This data describes a binding interaction between two proteins.

Sequence of the second protein:
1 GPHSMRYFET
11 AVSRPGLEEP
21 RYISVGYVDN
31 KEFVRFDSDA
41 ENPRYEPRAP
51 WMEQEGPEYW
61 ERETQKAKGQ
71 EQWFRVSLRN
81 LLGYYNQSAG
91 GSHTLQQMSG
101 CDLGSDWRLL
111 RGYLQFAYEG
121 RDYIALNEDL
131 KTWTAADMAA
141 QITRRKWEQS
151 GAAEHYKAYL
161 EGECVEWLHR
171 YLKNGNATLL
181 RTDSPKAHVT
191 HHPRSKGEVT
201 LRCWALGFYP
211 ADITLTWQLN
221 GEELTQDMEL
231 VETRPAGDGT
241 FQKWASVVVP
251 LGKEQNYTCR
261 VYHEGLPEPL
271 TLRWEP

Interface contacts:
Residue Y7 in the second protein interacts with residue K1 in the first protein (closest heavy-atom distance 3.2 Å).
Residue K66 in the second protein is in contact with residue Y4 in the first protein (closest heavy-atom distance 3.6 Å).
Residue Y7 in the second protein is in contact with residue A2 in the first protein (closest heavy-atom distance 3.4 Å).
Residue W73 in the second protein is in contact with residue Y6 in the first protein (closest heavy-atom distance 3.1 Å).
Residue F116 in the second protein interacts with residue D5 in the first protein (closest heavy-atom distance 4.0 Å).
Residue Y123 in the second protein interacts with residue I9 in the first protein (closest heavy-atom distance 3.6 Å).
Residue S150 in the second protein contacts residue A7 in the first protein (closest heavy-atom distance 3.9 Å).
Residue Y156 in the second protein contacts residue A7 in the first protein (closest heavy-atom distance 4.6 Å).
Residue W167 in the second protein is in contact with residue K1 in the first protein (closest heavy-atom distance 3.4 Å).
Residue K66 in the second protein is in contact with residue K1 in the first protein (closest heavy-atom distance 3.9 Å).
Residue Y159 in the second protein interacts with residue A2 in the first protein (closest heavy-atom distance 3.5 Å).
Residue R62 in the second protein interacts with residue K1 in the first protein (closest heavy-atom distance 4.5 Å).
Residue S99 in the second protein interacts with residue P3 in the first protein (closest heavy-atom distance 3.7 Å).
Residue E63 in the second protein is in contact with residue K1 in the first protein (closest heavy-atom distance 3.4 Å).
Residue Y45 in the second protein interacts with residue A2 in the first protein (closest heavy-atom distance 3.6 Å).
Residue W147 in the second protein is in contact with residue I9 in the first protein (closest heavy-atom distance 3.8 Å).
Residue Y7 in the second protein is in contact with residue P3 in the first protein (closest heavy-atom distance 3.7 Å).
Residue Y159 in the second protein contacts residue P3 in the first protein (closest heavy-atom distance 3.4 Å).
Residue Y156 in the second protein interacts with residue D5 in the first protein (closest heavy-atom distance 3.4 Å).
Residue W73 in the second protein contacts residue D5 in the first protein (closest heavy-atom distance 3.3 Å).
Residue K66 in the second protein contacts residue P3 in the first protein (closest heavy-atom distance 3.6 Å).
Residue K146 in the second protein interacts with residue I9 in the first protein (closest heavy-atom distance 3.1 Å).
Residue K66 in the second protein contacts residue A2 in the first protein (closest heavy-atom distance 2.8 Å).
Residue E9 in the second protein interacts with residue P3 in the first protein (closest heavy-atom distance 3.4 Å).
Residue Y159 in the second protein interacts with residue Y4 in the first protein (closest heavy-atom distance 4.0 Å).
Residue S77 in the second protein contacts residue P8 in the first protein (closest heavy-atom distance 3.7 Å).
Residue F116 in the second protein interacts with residue I9 in the first protein (closest heavy-atom distance 4.4 Å).
Residue W73 in the second protein interacts with residue P8 in the first protein (closest heavy-atom distance 3.4 Å).
Residue H155 in the second protein interacts with residue Y6 in the first protein (closest heavy-atom distance 4.0 Å).
Residue Y159 in the second protein is in contact with residue K1 in the first protein (closest heavy-atom distance 2.7 Å).
Residue S77 in the second protein is in contact with residue I9 in the first protein (closest heavy-atom distance 3.0 Å).
Residue Q70 in the second protein interacts with residue D5 in the first protein (closest heavy-atom distance 2.9 Å).
Residue Y84 in the second protein is in contact with residue I9 in the first protein (closest heavy-atom distance 2.5 Å).
Residue Y156 in the second protein interacts with residue Y6 in the first protein (closest heavy-atom distance 3.1 Å).
Residue N80 in the second protein contacts residue I9 in the first protein (closest heavy-atom distance 2.6 Å).
Residue T143 in the second protein is in contact with residue I9 in the first protein (closest heavy-atom distance 2.9 Å).
Residue M5 in the second protein is in contact with residue K1 in the first protein (closest heavy-atom distance 4.0 Å).
Residue E163 in the second protein is in contact with residue K1 in the first protein (closest heavy-atom distance 4.4 Å).
Residue Y59 in the second protein is in contact with residue K1 in the first protein (closest heavy-atom distance 3.8 Å).
Residue W73 in the second protein is in contact with residue A7 in the first protein (closest heavy-atom distance 3.1 Å).
Residue Y156 in the second protein contacts residue Y4 in the first protein (closest heavy-atom distance 3.9 Å).
Residue E63 in the second protein contacts residue A2 in the first protein (closest heavy-atom distance 2.9 Å).
Residue V76 in the second protein interacts with residue P8 in the first protein (closest heavy-atom distance 3.7 Å).
Residue W73 in the second protein interacts with residue I9 in the first protein (closest heavy-atom distance 3.7 Å).
Residue A152 in the second protein is in contact with residue Y6 in the first protein (closest heavy-atom distance 3.7 Å).
Residue Q97 in the second protein contacts residue P3 in the first protein (closest heavy-atom distance 4.5 Å).
Residue W147 in the second protein contacts residue A7 in the first protein (closest heavy-atom distance 3.2 Å).
Residue G151 in the second protein is in contact with residue Y6 in the first protein (closest heavy-atom distance 4.7 Å).
Residue Q70 in the second protein interacts with residue Y4 in the first protein (closest heavy-atom distance 3.7 Å).
Residue Q70 in the second protein is in contact with residue P3 in the first protein (closest heavy-atom distance 4.0 Å).
Residue Y171 in the second protein contacts residue K1 in the first protein (closest heavy-atom distance 2.7 Å).
Residue L95 in the second protein is in contact with residue I9 in the first protein (closest heavy-atom distance 3.8 Å).
Residue L81 in the second protein interacts with residue I9 in the first protein (closest heavy-atom distance 3.6 Å).
Residue F74 in the second protein is in contact with residue D5 in the first protein (closest heavy-atom distance 3.9 Å).
Residue W147 in the second protein is in contact with residue P8 in the first protein (closest heavy-atom distance 2.9 Å).
Residue Q97 in the second protein contacts residue D5 in the first protein (closest heavy-atom distance 2.6 Å).
Residue K146 in the second protein contacts residue P8 in the first protein (closest heavy-atom distance 3.4 Å).
Residue E163 in the second protein is in contact with residue Y4 in the first protein (closest heavy-atom distance 1.9 Å).
Residue N80 in the second protein contacts residue P8 in the first protein (closest heavy-atom distance 4.2 Å).
Residue S150 in the second protein is in contact with residue Y6 in the first protein (closest heavy-atom distance 3.5 Å).

Sequence of the first protein:
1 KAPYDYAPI